Residue-level contacts at the interface:
Residue V153 in chain B interacts with residue L3 in chain A (closest heavy-atom distance 4.5 Å).

Sequence of chain B:
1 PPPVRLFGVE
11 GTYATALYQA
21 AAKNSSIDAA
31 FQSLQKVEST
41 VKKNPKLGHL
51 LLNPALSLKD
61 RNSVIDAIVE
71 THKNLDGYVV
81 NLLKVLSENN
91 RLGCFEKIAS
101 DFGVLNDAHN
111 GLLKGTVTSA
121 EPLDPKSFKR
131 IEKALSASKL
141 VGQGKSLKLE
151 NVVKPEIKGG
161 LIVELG

Sequence of chain A:
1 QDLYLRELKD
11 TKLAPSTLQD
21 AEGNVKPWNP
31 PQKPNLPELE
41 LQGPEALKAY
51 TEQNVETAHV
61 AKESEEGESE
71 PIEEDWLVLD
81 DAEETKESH

These two protein chains interact to form a complex.